Interface contacts:
Residue V29 in the second protein interacts with residue N414 in the first protein (closest heavy-atom distance 2.8 Å).
Residue V29 in the second protein is in contact with residue L410 in the first protein (closest heavy-atom distance 3.6 Å).
Residue S40 in the second protein contacts residue R356 in the first protein (closest heavy-atom distance 3.2 Å).
Residue Y106 in the second protein contacts residue N92 in the first protein (closest heavy-atom distance 3.5 Å).
Residue L26 in the second protein interacts with residue N351 in the first protein (closest heavy-atom distance 3.5 Å).
Residue H586 in the second protein contacts residue D135 in the first protein (closest heavy-atom distance 3.5 Å).
Residue E583 in the second protein contacts residue T139 in the first protein (closest heavy-atom distance 3.1 Å).
Residue N9 in the second protein is in contact with residue Y439 in the first protein (closest heavy-atom distance 3.2 Å).
Residue T12 in the second protein is in contact with residue R411 in the first protein (closest heavy-atom distance 3.3 Å).
Residue N9 in the second protein contacts residue K415 in the first protein (closest heavy-atom distance 2.3 Å).
Residue I584 in the second protein interacts with residue Q138 in the first protein (closest heavy-atom distance 2.4 Å).
Residue Y4 in the second protein interacts with residue D405 in the first protein (closest heavy-atom distance 3.7 Å).
Residue Y4 in the second protein interacts with residue Q395 in the first protein (closest heavy-atom distance 3.6 Å).
Residue I584 in the second protein interacts with residue F137 in the first protein (closest heavy-atom distance 3.2 Å).
Residue L39 in the second protein interacts with residue L416 in the first protein (closest heavy-atom distance 3.6 Å).
Residue S40 in the second protein contacts residue R353 in the first protein (closest heavy-atom distance 3.2 Å).
Residue R110 in the second protein interacts with residue D66 in the first protein (closest heavy-atom distance 3.4 Å).
Residue R100 in the second protein is in contact with residue I368 in the first protein (closest heavy-atom distance 3.2 Å).
Residue M1 in the second protein interacts with residue M425 in the first protein (closest heavy-atom distance 3.5 Å).
Residue E583 in the second protein contacts residue Q65 in the first protein (closest heavy-atom distance 3.4 Å).
Residue G51 in the second protein contacts residue N92 in the first protein (closest heavy-atom distance 3.4 Å).
Residue L39 in the second protein contacts residue L357 in the first protein (closest heavy-atom distance 3.6 Å).
Residue L38 in the second protein is in contact with residue K443 in the first protein (closest heavy-atom distance 3.4 Å).
Residue N9 in the second protein interacts with residue C412 in the first protein (closest heavy-atom distance 2.6 Å).
Residue V29 in the second protein interacts with residue R411 in the first protein (closest heavy-atom distance 3.3 Å).
Residue N9 in the second protein is in contact with residue R411 in the first protein (closest heavy-atom distance 3.3 Å).
Residue K37 in the second protein interacts with residue K443 in the first protein (closest heavy-atom distance 3.1 Å).
Residue M31 in the second protein is in contact with residue A418 in the first protein (closest heavy-atom distance 3.6 Å).
Residue S40 in the second protein contacts residue D417 in the first protein (closest heavy-atom distance 3.0 Å).
Residue P32 in the second protein is in contact with residue I420 in the first protein (closest heavy-atom distance 3.5 Å).
Residue I53 in the second protein contacts residue N92 in the first protein (closest heavy-atom distance 3.3 Å).
Residue L109 in the second protein contacts residue Q65 in the first protein (closest heavy-atom distance 3.0 Å).
Residue M31 in the second protein contacts residue R353 in the first protein (closest heavy-atom distance 3.2 Å).
Residue P16 in the second protein interacts with residue D405 in the first protein (closest heavy-atom distance 3.1 Å).
Residue C582 in the second protein is in contact with residue T140 in the first protein (closest heavy-atom distance 3.2 Å).
Residue L581 in the second protein interacts with residue T140 in the first protein (closest heavy-atom distance 3.2 Å).
Residue L2 in the second protein is in contact with residue Y391 in the first protein (closest heavy-atom distance 3.6 Å).
Residue D10 in the second protein is in contact with residue H408 in the first protein (closest heavy-atom distance 2.6 Å).
Residue L38 in the second protein interacts with residue R353 in the first protein (closest heavy-atom distance 3.6 Å).
Residue E583 in the second protein is in contact with residue Q138 in the first protein (closest heavy-atom distance 3.3 Å).
Residue D6 in the second protein interacts with residue Y391 in the first protein (closest heavy-atom distance 2.0 Å).
Residue D585 in the second protein contacts residue Q65 in the first protein (closest heavy-atom distance 3.2 Å).
Residue I17 in the second protein interacts with residue L406 in the first protein (closest heavy-atom distance 3.0 Å).
Residue L2 in the second protein is in contact with residue M425 in the first protein (closest heavy-atom distance 3.2 Å).
Residue Y24 in the second protein interacts with residue T407 in the first protein (closest heavy-atom distance 3.6 Å).
Residue A3 in the second protein interacts with residue V396 in the first protein (closest heavy-atom distance 3.0 Å).
Residue W42 in the second protein interacts with residue R356 in the first protein (closest heavy-atom distance 3.6 Å).
Residue L39 in the second protein interacts with residue K443 in the first protein (closest heavy-atom distance 2.9 Å).
Residue S27 in the second protein is in contact with residue R347 in the first protein (closest heavy-atom distance 3.2 Å).
Residue N9 in the second protein contacts residue Y391 in the first protein (closest heavy-atom distance 3.1 Å).
Residue L38 in the second protein is in contact with residue D417 in the first protein (closest heavy-atom distance 3.2 Å).
Residue Y4 in the second protein is in contact with residue V396 in the first protein (closest heavy-atom distance 3.3 Å).
Residue V107 in the second protein interacts with residue N92 in the first protein (closest heavy-atom distance 3.7 Å).
Residue H586 in the second protein contacts residue Y119 in the first protein (closest heavy-atom distance 3.6 Å).
Residue C108 in the second protein contacts residue N92 in the first protein (closest heavy-atom distance 3.6 Å).
Residue P32 in the second protein is in contact with residue A418 in the first protein (closest heavy-atom distance 3.6 Å).
Residue L109 in the second protein contacts residue D66 in the first protein (closest heavy-atom distance 3.6 Å).
Residue L39 in the second protein is in contact with residue D417 in the first protein (closest heavy-atom distance 2.5 Å).
Residue L26 in the second protein is in contact with residue L410 in the first protein (closest heavy-atom distance 3.0 Å).
Residue R113 in the second protein is in contact with residue Q65 in the first protein (closest heavy-atom distance 3.3 Å).

The following describes two proteins that form a bound complex.

Sequence of the second protein:
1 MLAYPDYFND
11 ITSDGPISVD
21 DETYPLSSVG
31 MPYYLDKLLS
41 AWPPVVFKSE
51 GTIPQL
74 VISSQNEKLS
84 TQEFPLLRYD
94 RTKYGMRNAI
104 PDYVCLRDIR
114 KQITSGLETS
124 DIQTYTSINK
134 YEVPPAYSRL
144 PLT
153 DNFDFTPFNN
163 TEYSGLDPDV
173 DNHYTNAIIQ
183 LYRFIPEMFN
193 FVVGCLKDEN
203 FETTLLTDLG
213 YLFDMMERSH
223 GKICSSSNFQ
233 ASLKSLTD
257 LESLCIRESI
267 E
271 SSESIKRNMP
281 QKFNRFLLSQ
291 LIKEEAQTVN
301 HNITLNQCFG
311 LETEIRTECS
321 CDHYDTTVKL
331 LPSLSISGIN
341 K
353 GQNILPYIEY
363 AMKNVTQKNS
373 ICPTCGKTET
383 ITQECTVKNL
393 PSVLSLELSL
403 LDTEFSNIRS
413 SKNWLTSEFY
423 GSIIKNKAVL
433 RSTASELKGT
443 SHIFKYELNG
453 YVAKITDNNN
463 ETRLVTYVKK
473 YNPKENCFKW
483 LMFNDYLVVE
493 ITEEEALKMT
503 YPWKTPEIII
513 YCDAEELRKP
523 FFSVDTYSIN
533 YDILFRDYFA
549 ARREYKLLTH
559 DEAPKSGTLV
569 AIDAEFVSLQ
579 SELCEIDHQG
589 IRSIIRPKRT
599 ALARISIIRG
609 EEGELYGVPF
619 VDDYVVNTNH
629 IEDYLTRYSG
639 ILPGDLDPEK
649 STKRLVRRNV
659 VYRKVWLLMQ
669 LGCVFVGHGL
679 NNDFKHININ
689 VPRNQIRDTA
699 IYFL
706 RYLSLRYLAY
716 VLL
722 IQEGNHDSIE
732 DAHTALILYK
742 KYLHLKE

Sequence of the first protein:
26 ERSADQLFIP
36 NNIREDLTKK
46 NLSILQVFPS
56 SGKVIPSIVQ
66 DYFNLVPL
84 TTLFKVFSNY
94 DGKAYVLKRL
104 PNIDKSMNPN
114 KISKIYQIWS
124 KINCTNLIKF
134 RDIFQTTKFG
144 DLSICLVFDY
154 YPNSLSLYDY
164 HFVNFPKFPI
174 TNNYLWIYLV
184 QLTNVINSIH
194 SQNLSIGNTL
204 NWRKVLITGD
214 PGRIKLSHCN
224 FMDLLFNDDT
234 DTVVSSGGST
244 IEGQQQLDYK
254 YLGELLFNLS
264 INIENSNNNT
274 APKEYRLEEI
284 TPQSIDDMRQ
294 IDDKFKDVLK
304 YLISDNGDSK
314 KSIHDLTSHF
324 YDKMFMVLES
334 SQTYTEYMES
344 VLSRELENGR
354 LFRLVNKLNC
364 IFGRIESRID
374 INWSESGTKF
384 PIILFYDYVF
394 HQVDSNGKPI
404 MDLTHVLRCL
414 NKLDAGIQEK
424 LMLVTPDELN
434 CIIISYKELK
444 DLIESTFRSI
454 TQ